Residue-level contacts at the interface:
Residue T73 in protein 2 interacts with residue G61 in protein 1 (closest heavy-atom distance 3.0 Å).
Residue T85 in protein 2 is in contact with residue N175 in protein 1 (closest heavy-atom distance 3.0 Å).
Residue E107 in protein 2 interacts with residue R98 in protein 1 (closest heavy-atom distance 2.4 Å).
Residue G217 in protein 2 is in contact with residue G155 in protein 1 (closest heavy-atom distance 3.6 Å).
Residue R108 in protein 2 is in contact with residue V181 in protein 1 (closest heavy-atom distance 3.1 Å).
Residue I110 in protein 2 interacts with residue R98 in protein 1 (closest heavy-atom distance 3.3 Å).
Residue P226 in protein 2 is in contact with residue E146 in protein 1 (closest heavy-atom distance 3.1 Å).
Residue M228 in protein 2 interacts with residue A173 in protein 1 (closest heavy-atom distance 3.3 Å).
Residue E107 in protein 2 is in contact with residue A134 in protein 1 (closest heavy-atom distance 3.1 Å).
Residue S69 in protein 2 contacts residue F63 in protein 1 (closest heavy-atom distance 3.6 Å).
Residue E107 in protein 2 contacts residue S52 in protein 1 (closest heavy-atom distance 2.8 Å).
Residue Y221 in protein 2 is in contact with residue S151 in protein 1 (closest heavy-atom distance 3.3 Å).
Residue S78 in protein 2 interacts with residue I143 in protein 1 (closest heavy-atom distance 2.8 Å).
Residue S78 in protein 2 is in contact with residue E59 in protein 1 (closest heavy-atom distance 3.5 Å).
Residue F71 in protein 2 interacts with residue F63 in protein 1 (closest heavy-atom distance 3.6 Å).
Residue E216 in protein 2 contacts residue A156 in protein 1 (closest heavy-atom distance 3.5 Å).
Residue N103 in protein 2 contacts residue E139 in protein 1 (closest heavy-atom distance 2.8 Å).
Residue T73 in protein 2 contacts residue Q62 in protein 1 (closest heavy-atom distance 3.3 Å).
Residue E97 in protein 2 is in contact with residue R177 in protein 1 (closest heavy-atom distance 2.3 Å).
Residue L214 in protein 2 interacts with residue F159 in protein 1 (closest heavy-atom distance 3.2 Å).
Residue V84 in protein 2 interacts with residue I186 in protein 1 (closest heavy-atom distance 3.5 Å).
Residue T85 in protein 2 is in contact with residue S189 in protein 1 (closest heavy-atom distance 3.2 Å).
Residue T132 in protein 2 contacts residue E185 in protein 1 (closest heavy-atom distance 3.5 Å).
Residue N224 in protein 2 interacts with residue N148 in protein 1 (closest heavy-atom distance 3.2 Å).
Residue E107 in protein 2 interacts with residue M137 in protein 1 (closest heavy-atom distance 3.5 Å).
Residue R108 in protein 2 interacts with residue S182 in protein 1 (closest heavy-atom distance 2.6 Å).
Residue K88 in protein 2 is in contact with residue I186 in protein 1 (closest heavy-atom distance 3.2 Å).
Residue K88 in protein 2 is in contact with residue L187 in protein 1 (closest heavy-atom distance 3.2 Å).
Residue L214 in protein 2 contacts residue Y158 in protein 1 (closest heavy-atom distance 3.4 Å).
Residue I111 in protein 2 is in contact with residue V181 in protein 1 (closest heavy-atom distance 3.5 Å).
Residue G220 in protein 2 is in contact with residue G152 in protein 1 (closest heavy-atom distance 3.4 Å).
Residue T132 in protein 2 contacts residue T183 in protein 1 (closest heavy-atom distance 3.4 Å).
Residue P95 in protein 2 contacts residue I186 in protein 1 (closest heavy-atom distance 3.2 Å).
Residue S69 in protein 2 is in contact with residue N70 in protein 1 (closest heavy-atom distance 3.0 Å).
Residue V227 in protein 2 is in contact with residue E146 in protein 1 (closest heavy-atom distance 3.5 Å).
Residue T85 in protein 2 is in contact with residue N191 in protein 1 (closest heavy-atom distance 3.2 Å).
Residue F50 in protein 2 contacts residue E185 in protein 1 (closest heavy-atom distance 3.4 Å).
Residue L131 in protein 2 interacts with residue T183 in protein 1 (closest heavy-atom distance 3.4 Å).
Residue G220 in protein 2 interacts with residue G153 in protein 1 (closest heavy-atom distance 3.1 Å).
Residue Y221 in protein 2 is in contact with residue K150 in protein 1 (closest heavy-atom distance 2.8 Å).
Residue E218 in protein 2 is in contact with residue V154 in protein 1 (closest heavy-atom distance 3.4 Å).
Residue E218 in protein 2 is in contact with residue G155 in protein 1 (closest heavy-atom distance 2.8 Å).
Residue L131 in protein 2 is in contact with residue G184 in protein 1 (closest heavy-atom distance 3.5 Å).
Residue M232 in protein 2 interacts with residue N191 in protein 1 (closest heavy-atom distance 3.1 Å).
Residue N103 in protein 2 is in contact with residue Y54 in protein 1 (closest heavy-atom distance 3.1 Å).
Residue N224 in protein 2 contacts residue V149 in protein 1 (closest heavy-atom distance 2.7 Å).
Residue S223 in protein 2 interacts with residue V149 in protein 1 (closest heavy-atom distance 3.2 Å).
Residue P67 in protein 2 is in contact with residue Y66 in protein 1 (closest heavy-atom distance 3.1 Å).
Residue Q77 in protein 2 contacts residue E59 in protein 1 (closest heavy-atom distance 2.9 Å).
Residue E107 in protein 2 is in contact with residue Y54 in protein 1 (closest heavy-atom distance 2.5 Å).
Residue T222 in protein 2 is in contact with residue S151 in protein 1 (closest heavy-atom distance 2.9 Å).
Residue E97 in protein 2 is in contact with residue I186 in protein 1 (closest heavy-atom distance 3.2 Å).
Residue E216 in protein 2 contacts residue R157 in protein 1 (closest heavy-atom distance 2.8 Å).
Residue K64 in protein 2 is in contact with residue Q62 in protein 1 (closest heavy-atom distance 3.0 Å).
Residue N70 in protein 2 is in contact with residue N70 in protein 1 (closest heavy-atom distance 3.3 Å).
Residue S130 in protein 2 is in contact with residue S182 in protein 1 (closest heavy-atom distance 2.7 Å).
Residue M228 in protein 2 interacts with residue E146 in protein 1 (closest heavy-atom distance 3.2 Å).
Residue S69 in protein 2 contacts residue K64 in protein 1 (closest heavy-atom distance 3.5 Å).
Residue S72 in protein 2 interacts with residue G61 in protein 1 (closest heavy-atom distance 3.3 Å).
Residue L96 in protein 2 contacts residue G184 in protein 1 (closest heavy-atom distance 3.3 Å).

Sequence of protein 2:
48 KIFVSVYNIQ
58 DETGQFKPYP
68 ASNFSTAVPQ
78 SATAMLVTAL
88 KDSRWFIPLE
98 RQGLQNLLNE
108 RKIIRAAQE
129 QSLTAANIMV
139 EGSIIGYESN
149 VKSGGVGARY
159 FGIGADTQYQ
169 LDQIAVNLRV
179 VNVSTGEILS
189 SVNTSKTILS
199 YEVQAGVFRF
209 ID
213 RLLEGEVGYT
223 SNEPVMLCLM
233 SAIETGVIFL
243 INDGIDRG

Sequence of protein 1:
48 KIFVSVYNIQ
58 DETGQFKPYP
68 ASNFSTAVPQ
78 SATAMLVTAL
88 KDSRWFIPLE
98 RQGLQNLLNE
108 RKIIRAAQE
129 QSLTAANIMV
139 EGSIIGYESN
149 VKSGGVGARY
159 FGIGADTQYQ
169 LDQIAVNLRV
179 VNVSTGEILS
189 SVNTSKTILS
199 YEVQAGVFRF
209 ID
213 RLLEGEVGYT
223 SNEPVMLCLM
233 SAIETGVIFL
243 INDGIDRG

This data describes a binding interaction between two proteins.